Interface contacts:
Residue F78 in chain B interacts with residue Q44 in chain A (closest heavy-atom distance 3.8 Å).
Residue P92 in chain B interacts with residue R76 in chain A (closest heavy-atom distance 3.2 Å).
Residue F88 in chain B interacts with residue R57 in chain A (closest heavy-atom distance 3.5 Å).
Residue W197 in chain B is in contact with residue T69 in chain A (closest heavy-atom distance 3.7 Å).
Residue P87 in chain B interacts with residue E59 in chain A (closest heavy-atom distance 3.6 Å).
Residue S108 in chain B contacts residue K101 in chain A (closest heavy-atom distance 3.3 Å).
Residue F78 in chain B contacts residue R42 in chain A (closest heavy-atom distance 4.1 Å).
Residue E80 in chain B is in contact with residue R47 in chain A (closest heavy-atom distance 4.0 Å).
Residue R79 in chain B contacts residue Q44 in chain A (closest heavy-atom distance 3.6 Å).
Residue D195 in chain B interacts with residue K99 in chain A (closest heavy-atom distance 3.9 Å).
Residue R105 in chain B contacts residue S102 in chain A (closest heavy-atom distance 3.1 Å).
Residue E131 in chain B contacts residue G150 in chain A (closest heavy-atom distance 3.8 Å).
Residue N85 in chain B contacts residue E59 in chain A (closest heavy-atom distance 3.7 Å).
Residue D195 in chain B contacts residue R95 in chain A (closest heavy-atom distance 4.1 Å).
Residue E80 in chain B contacts residue Q44 in chain A (closest heavy-atom distance 3.3 Å).
Residue T83 in chain B interacts with residue R47 in chain A (closest heavy-atom distance 4.0 Å).
Residue K90 in chain B is in contact with residue R76 in chain A (closest heavy-atom distance 3.0 Å).
Residue A199 in chain B interacts with residue N91 in chain A (closest heavy-atom distance 3.4 Å).
Residue A199 in chain B is in contact with residue E70 in chain A (closest heavy-atom distance 4.0 Å).
Residue K196 in chain B is in contact with residue R95 in chain A (closest heavy-atom distance 3.7 Å).
Residue E174 in chain B is in contact with residue A64 in chain A (closest heavy-atom distance 3.9 Å).
Residue E131 in chain B interacts with residue S148 in chain A (closest heavy-atom distance 2.7 Å).
Residue F88 in chain B is in contact with residue I51 in chain A (closest heavy-atom distance 3.8 Å).
Residue F88 in chain B is in contact with residue A54 in chain A (closest heavy-atom distance 3.4 Å).
Residue R105 in chain B interacts with residue I98 in chain A (closest heavy-atom distance 3.9 Å).
Residue E200 in chain B contacts residue T69 in chain A (closest heavy-atom distance 2.0 Å).
Residue E89 in chain B is in contact with residue R50 in chain A (closest heavy-atom distance 3.7 Å).
Residue F88 in chain B is in contact with residue V52 in chain A (closest heavy-atom distance 3.1 Å).
Residue D195 in chain B is in contact with residue I98 in chain A (closest heavy-atom distance 4.2 Å).
Residue K90 in chain B is in contact with residue Y62 in chain A (closest heavy-atom distance 3.2 Å).
Residue K90 in chain B interacts with residue I75 in chain A (closest heavy-atom distance 3.5 Å).
Residue E198 in chain B interacts with residue Y94 in chain A (closest heavy-atom distance 3.6 Å).
Residue P107 in chain B contacts residue I98 in chain A (closest heavy-atom distance 4.2 Å).
Residue E200 in chain B contacts residue E70 in chain A (closest heavy-atom distance 2.5 Å).
Residue G91 in chain B contacts residue R76 in chain A (closest heavy-atom distance 3.2 Å).
Residue L93 in chain B is in contact with residue R76 in chain A (closest heavy-atom distance 2.9 Å).
Residue E174 in chain B interacts with residue Y62 in chain A (closest heavy-atom distance 3.2 Å).
Residue K196 in chain B interacts with residue T69 in chain A (closest heavy-atom distance 4.1 Å).
Residue K90 in chain B is in contact with residue E72 in chain A (closest heavy-atom distance 3.9 Å).
Residue R144 in chain B contacts residue G150 in chain A (closest heavy-atom distance 3.8 Å).
Residue N204 in chain B is in contact with residue T78 in chain A (closest heavy-atom distance 3.6 Å).
Residue W197 in chain B contacts residue E72 in chain A (closest heavy-atom distance 3.7 Å).
Residue F88 in chain B interacts with residue E59 in chain A (closest heavy-atom distance 3.9 Å).
Residue S94 in chain B interacts with residue T78 in chain A (closest heavy-atom distance 4.1 Å).
Residue E111 in chain B interacts with residue Y106 in chain A (closest heavy-atom distance 3.2 Å).
Residue P107 in chain B is in contact with residue K101 in chain A (closest heavy-atom distance 4.2 Å).
Residue G109 in chain B is in contact with residue S102 in chain A (closest heavy-atom distance 3.5 Å).
Residue E89 in chain B interacts with residue R47 in chain A (closest heavy-atom distance 4.1 Å).
Residue R135 in chain B contacts residue Y106 in chain A (closest heavy-atom distance 2.4 Å).
Residue P81 in chain B is in contact with residue R47 in chain A (closest heavy-atom distance 3.9 Å).
Residue K90 in chain B is in contact with residue I67 in chain A (closest heavy-atom distance 3.9 Å).
Residue E80 in chain B is in contact with residue K49 in chain A (closest heavy-atom distance 3.0 Å).
Residue G109 in chain B contacts residue I98 in chain A (closest heavy-atom distance 3.9 Å).
Residue F88 in chain B interacts with residue N56 in chain A (closest heavy-atom distance 3.8 Å).
Residue L93 in chain B is in contact with residue T78 in chain A (closest heavy-atom distance 2.4 Å).
Residue F173 in chain B contacts residue R76 in chain A (closest heavy-atom distance 3.4 Å).
Residue N192 in chain B interacts with residue K99 in chain A (closest heavy-atom distance 2.3 Å).
Residue P92 in chain B interacts with residue R77 in chain A (closest heavy-atom distance 4.1 Å).
Residue P87 in chain B interacts with residue Y62 in chain A (closest heavy-atom distance 3.9 Å).
Residue E80 in chain B is in contact with residue I46 in chain A (closest heavy-atom distance 3.4 Å).

Sequence of chain A:
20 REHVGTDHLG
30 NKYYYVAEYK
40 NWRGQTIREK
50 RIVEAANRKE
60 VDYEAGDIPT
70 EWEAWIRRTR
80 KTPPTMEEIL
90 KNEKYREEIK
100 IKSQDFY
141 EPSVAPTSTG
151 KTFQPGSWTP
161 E

This data describes a binding interaction between two proteins.

Sequence of chain B:
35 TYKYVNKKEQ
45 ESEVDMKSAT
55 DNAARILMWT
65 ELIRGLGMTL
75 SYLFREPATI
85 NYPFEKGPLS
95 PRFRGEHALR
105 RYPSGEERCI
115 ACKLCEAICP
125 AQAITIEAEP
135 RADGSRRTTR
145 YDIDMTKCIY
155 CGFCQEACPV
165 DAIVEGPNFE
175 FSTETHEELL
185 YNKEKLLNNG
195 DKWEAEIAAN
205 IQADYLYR